This data describes a binding interaction between two proteins.

Sequence of protein 2:
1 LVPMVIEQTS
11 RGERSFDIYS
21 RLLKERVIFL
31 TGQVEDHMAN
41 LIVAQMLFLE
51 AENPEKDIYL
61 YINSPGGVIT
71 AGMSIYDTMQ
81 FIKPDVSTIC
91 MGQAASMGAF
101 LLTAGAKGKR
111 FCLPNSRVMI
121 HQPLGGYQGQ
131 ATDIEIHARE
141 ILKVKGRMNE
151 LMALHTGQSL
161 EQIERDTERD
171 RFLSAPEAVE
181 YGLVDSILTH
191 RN

Interface contacts:
Residue P54 in protein 2 is in contact with residue K214 in protein 1 (closest heavy-atom distance 3.7 Å).
Residue A51 in protein 2 contacts residue G206 in protein 1 (closest heavy-atom distance 3.8 Å).
Residue A51 in protein 2 is in contact with residue V213 in protein 1 (closest heavy-atom distance 3.9 Å).
Residue L47 in protein 2 is in contact with residue I207 in protein 1 (closest heavy-atom distance 3.4 Å).
Residue L47 in protein 2 interacts with residue G208 in protein 1 (closest heavy-atom distance 4.7 Å).
Residue P54 in protein 2 is in contact with residue V213 in protein 1 (closest heavy-atom distance 4.5 Å).
Residue A51 in protein 2 contacts residue I207 in protein 1 (closest heavy-atom distance 3.7 Å).
Residue E50 in protein 2 interacts with residue I207 in protein 1 (closest heavy-atom distance 4.9 Å).
Residue T78 in protein 2 contacts residue F209 in protein 1 (closest heavy-atom distance 3.8 Å).
Residue K83 in protein 2 interacts with residue V213 in protein 1 (closest heavy-atom distance 4.6 Å).
Residue V43 in protein 2 is in contact with residue F209 in protein 1 (closest heavy-atom distance 4.6 Å).
Residue F81 in protein 2 interacts with residue F209 in protein 1 (closest heavy-atom distance 3.5 Å).
Residue L47 in protein 2 contacts residue F209 in protein 1 (closest heavy-atom distance 4.0 Å).
Residue F48 in protein 2 interacts with residue I207 in protein 1 (closest heavy-atom distance 3.8 Å).
Residue K83 in protein 2 is in contact with residue K214 in protein 1 (closest heavy-atom distance 3.2 Å).
Residue E50 in protein 2 interacts with residue V213 in protein 1 (closest heavy-atom distance 4.2 Å).

Sequence of protein 1:
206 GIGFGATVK